These two protein chains interact to form a complex.

Residue-level contacts at the interface:
Residue S517 in chain A contacts residue Y169 in chain B (closest heavy-atom distance 3.8 Å).
Residue S519 in chain A interacts with residue E152 in chain B (closest heavy-atom distance 4.0 Å).
Residue N674 in chain A interacts with residue Q297 in chain B (closest heavy-atom distance 3.9 Å).
Residue I518 in chain A contacts residue V165 in chain B (closest heavy-atom distance 3.8 Å).
Residue Y575 in chain A interacts with residue W88 in chain B (closest heavy-atom distance 3.9 Å).
Residue Y669 in chain A interacts with residue S299 in chain B (closest heavy-atom distance 4.5 Å).
Residue K683 in chain A is in contact with residue T256 in chain B (closest heavy-atom distance 4.3 Å).
Residue V682 in chain A contacts residue R211 in chain B (closest heavy-atom distance 3.3 Å).
Residue Y516 in chain A is in contact with residue A148 in chain B (closest heavy-atom distance 3.7 Å).
Residue N679 in chain A contacts residue V257 in chain B (closest heavy-atom distance 3.4 Å).
Residue Y516 in chain A interacts with residue Q150 in chain B (closest heavy-atom distance 3.4 Å).
Residue Y669 in chain A contacts residue E208 in chain B (closest heavy-atom distance 4.0 Å).
Residue I678 in chain A is in contact with residue E259 in chain B (closest heavy-atom distance 4.3 Å).
Residue Y499 in chain A is in contact with residue D359 in chain B (closest heavy-atom distance 3.4 Å).
Residue Y669 in chain A interacts with residue I295 in chain B (closest heavy-atom distance 3.7 Å).
Residue Y499 in chain A is in contact with residue G302 in chain B (closest heavy-atom distance 4.2 Å).
Residue V682 in chain A is in contact with residue E258 in chain B (closest heavy-atom distance 3.6 Å).
Residue Y516 in chain A is in contact with residue D142 in chain B (closest heavy-atom distance 3.0 Å).
Residue Y669 in chain A interacts with residue D296 in chain B (closest heavy-atom distance 3.5 Å).
Residue S670 in chain A is in contact with residue Q297 in chain B (closest heavy-atom distance 2.9 Å).
Residue Y669 in chain A contacts residue L301 in chain B (closest heavy-atom distance 3.1 Å).
Residue K431 in chain A is in contact with residue W88 in chain B (closest heavy-atom distance 3.6 Å).
Residue N506 in chain A contacts residue R304 in chain B (closest heavy-atom distance 2.7 Å).
Residue N679 in chain A interacts with residue L261 in chain B (closest heavy-atom distance 4.4 Å).
Residue Q505 in chain A interacts with residue E357 in chain B (closest heavy-atom distance 3.9 Å).
Residue Y669 in chain A interacts with residue G302 in chain B (closest heavy-atom distance 3.8 Å).
Residue L515 in chain A is in contact with residue Y169 in chain B (closest heavy-atom distance 3.4 Å).
Residue Y516 in chain A interacts with residue V149 in chain B (closest heavy-atom distance 4.1 Å).
Residue A668 in chain A contacts residue E259 in chain B (closest heavy-atom distance 4.5 Å).
Residue L675 in chain A is in contact with residue Q297 in chain B (closest heavy-atom distance 3.8 Å).
Residue Y499 in chain A contacts residue L301 in chain B (closest heavy-atom distance 4.5 Å).
Residue N679 in chain A interacts with residue E259 in chain B (closest heavy-atom distance 3.8 Å).
Residue Y669 in chain A is in contact with residue G300 in chain B (closest heavy-atom distance 3.6 Å).
Residue N679 in chain A is in contact with residue N260 in chain B (closest heavy-atom distance 2.8 Å).
Residue Q505 in chain A is in contact with residue D359 in chain B (closest heavy-atom distance 3.1 Å).
Residue Y669 in chain A is in contact with residue S298 in chain B (closest heavy-atom distance 4.2 Å).
Residue Q505 in chain A is in contact with residue L171 in chain B (closest heavy-atom distance 3.8 Å).
Residue Y432 in chain A interacts with residue W88 in chain B (closest heavy-atom distance 4.0 Å).
Residue I678 in chain A interacts with residue E258 in chain B (closest heavy-atom distance 3.6 Å).
Residue K431 in chain A contacts residue L361 in chain B (closest heavy-atom distance 3.4 Å).
Residue N679 in chain A interacts with residue E258 in chain B (closest heavy-atom distance 3.1 Å).
Residue K431 in chain A interacts with residue V86 in chain B (closest heavy-atom distance 4.5 Å).
Residue L675 in chain A interacts with residue N260 in chain B (closest heavy-atom distance 3.2 Å).
Residue Y516 in chain A interacts with residue D144 in chain B (closest heavy-atom distance 3.7 Å).
Residue F671 in chain A is in contact with residue S298 in chain B (closest heavy-atom distance 4.5 Å).
Residue Y432 in chain A interacts with residue L361 in chain B (closest heavy-atom distance 3.2 Å).
Residue Y669 in chain A interacts with residue T293 in chain B (closest heavy-atom distance 4.3 Å).
Residue A668 in chain A contacts residue Q297 in chain B (closest heavy-atom distance 3.8 Å).
Residue K431 in chain A is in contact with residue S87 in chain B (closest heavy-atom distance 3.8 Å).
Residue I518 in chain A is in contact with residue A176 in chain B (closest heavy-atom distance 4.1 Å).
Residue Q673 in chain A contacts residue Q297 in chain B (closest heavy-atom distance 3.9 Å).
Residue F671 in chain A interacts with residue R203 in chain B (closest heavy-atom distance 3.6 Å).
Residue F671 in chain A is in contact with residue Q297 in chain B (closest heavy-atom distance 3.5 Å).
Residue Y669 in chain A contacts residue Q297 in chain B (closest heavy-atom distance 3.3 Å).
Residue Y516 in chain A is in contact with residue S143 in chain B (closest heavy-atom distance 3.0 Å).
Residue Y669 in chain A contacts residue T294 in chain B (closest heavy-atom distance 3.4 Å).
Residue Y575 in chain A interacts with residue L361 in chain B (closest heavy-atom distance 3.4 Å).
Residue Y499 in chain A interacts with residue N360 in chain B (closest heavy-atom distance 3.9 Å).
Residue S519 in chain A interacts with residue V165 in chain B (closest heavy-atom distance 4.4 Å).
Residue I518 in chain A contacts residue R351 in chain B (closest heavy-atom distance 3.9 Å).

Sequence of chain A:
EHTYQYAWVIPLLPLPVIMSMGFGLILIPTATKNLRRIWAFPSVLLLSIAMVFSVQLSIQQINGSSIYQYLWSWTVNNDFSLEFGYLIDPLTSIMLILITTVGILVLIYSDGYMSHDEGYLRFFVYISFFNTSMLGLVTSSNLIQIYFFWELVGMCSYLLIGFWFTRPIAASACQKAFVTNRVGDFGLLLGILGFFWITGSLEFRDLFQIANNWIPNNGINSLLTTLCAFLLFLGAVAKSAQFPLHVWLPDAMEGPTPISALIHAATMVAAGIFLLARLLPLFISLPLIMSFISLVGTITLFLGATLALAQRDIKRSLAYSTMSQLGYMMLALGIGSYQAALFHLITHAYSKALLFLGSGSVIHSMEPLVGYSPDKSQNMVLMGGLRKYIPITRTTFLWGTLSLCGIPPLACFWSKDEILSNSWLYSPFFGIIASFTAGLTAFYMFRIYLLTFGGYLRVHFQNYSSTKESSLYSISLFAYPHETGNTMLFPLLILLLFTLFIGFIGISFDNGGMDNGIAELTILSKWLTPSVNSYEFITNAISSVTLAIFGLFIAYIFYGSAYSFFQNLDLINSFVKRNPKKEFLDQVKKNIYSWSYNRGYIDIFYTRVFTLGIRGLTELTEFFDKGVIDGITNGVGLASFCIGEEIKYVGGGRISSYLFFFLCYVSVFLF

Sequence of chain B:
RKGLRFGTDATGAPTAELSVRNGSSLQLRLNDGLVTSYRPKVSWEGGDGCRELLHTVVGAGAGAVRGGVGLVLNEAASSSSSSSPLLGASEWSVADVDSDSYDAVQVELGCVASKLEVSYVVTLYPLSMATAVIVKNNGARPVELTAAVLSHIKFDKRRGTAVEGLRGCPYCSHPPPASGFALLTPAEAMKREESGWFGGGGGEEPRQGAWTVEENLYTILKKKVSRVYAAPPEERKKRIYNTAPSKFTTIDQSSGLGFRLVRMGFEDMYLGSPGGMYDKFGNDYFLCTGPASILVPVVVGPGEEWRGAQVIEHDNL